Sequence of protein 1:
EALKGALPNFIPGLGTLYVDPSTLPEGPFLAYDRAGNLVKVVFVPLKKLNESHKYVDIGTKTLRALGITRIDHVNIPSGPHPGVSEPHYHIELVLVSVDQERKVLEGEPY

Contacts between the two chains:
Residue H78 in protein 1 is in contact with residue I63 in protein 2 (closest heavy-atom distance 3.8 Å).
Residue S57 in protein 1 is in contact with residue P83 in protein 2 (closest heavy-atom distance 3.6 Å).
Residue D77 in protein 1 contacts residue L68 in protein 2 (closest heavy-atom distance 3.7 Å).
Residue V79 in protein 1 is in contact with residue D62 in protein 2 (closest heavy-atom distance 3.3 Å).
Residue P83 in protein 1 interacts with residue K59 in protein 2 (closest heavy-atom distance 3.6 Å).
Residue L68 in protein 1 is in contact with residue D77 in protein 2 (closest heavy-atom distance 3.5 Å).
Residue N55 in protein 1 contacts residue L51 in protein 2 (closest heavy-atom distance 3.5 Å).
Residue T65 in protein 1 interacts with residue D77 in protein 2 (closest heavy-atom distance 3.6 Å).
Residue D62 in protein 1 interacts with residue N80 in protein 2 (closest heavy-atom distance 2.9 Å).
Residue I63 in protein 1 contacts residue V79 in protein 2 (closest heavy-atom distance 2.9 Å).
Residue N80 in protein 1 interacts with residue V61 in protein 2 (closest heavy-atom distance 3.2 Å).
Residue K53 in protein 1 is in contact with residue Y95 in protein 2 (closest heavy-atom distance 3.9 Å).
Residue V104 in protein 1 is in contact with residue D62 in protein 2 (closest heavy-atom distance 3.9 Å).
Residue G72 in protein 1 is in contact with residue R75 in protein 2 (closest heavy-atom distance 3.5 Å).
Residue F47 in protein 1 contacts residue V79 in protein 2 (closest heavy-atom distance 3.6 Å).
Residue Y95 in protein 1 interacts with residue S57 in protein 2 (closest heavy-atom distance 3.1 Å).
Residue I76 in protein 1 interacts with residue L99 in protein 2 (closest heavy-atom distance 3.7 Å).
Residue I76 in protein 1 contacts residue L68 in protein 2 (closest heavy-atom distance 3.5 Å).
Residue K59 in protein 1 interacts with residue P83 in protein 2 (closest heavy-atom distance 3.9 Å).
Residue L68 in protein 1 is in contact with residue H78 in protein 2 (closest heavy-atom distance 3.6 Å).
Residue H78 in protein 1 interacts with residue T65 in protein 2 (closest heavy-atom distance 3.8 Å).
Residue V79 in protein 1 is in contact with residue I63 in protein 2 (closest heavy-atom distance 3.0 Å).
Residue I82 in protein 1 contacts residue Y60 in protein 2 (closest heavy-atom distance 3.9 Å).
Residue S57 in protein 1 contacts residue Y95 in protein 2 (closest heavy-atom distance 3.1 Å).
Residue D77 in protein 1 interacts with residue T65 in protein 2 (closest heavy-atom distance 3.4 Å).
Residue L51 in protein 1 interacts with residue N55 in protein 2 (closest heavy-atom distance 3.4 Å).
Residue D62 in protein 1 is in contact with residue H78 in protein 2 (closest heavy-atom distance 3.3 Å).
Residue Y116 in protein 1 is in contact with residue V61 in protein 2 (closest heavy-atom distance 3.5 Å).
Residue L54 in protein 1 is in contact with residue Y95 in protein 2 (closest heavy-atom distance 3.1 Å).
Residue N55 in protein 1 is in contact with residue N55 in protein 2 (closest heavy-atom distance 2.7 Å).
Residue L54 in protein 1 is in contact with residue L54 in protein 2 (closest heavy-atom distance 3.5 Å).
Residue R75 in protein 1 interacts with residue T74 in protein 2 (closest heavy-atom distance 3.9 Å).
Residue N80 in protein 1 is in contact with residue D62 in protein 2 (closest heavy-atom distance 2.6 Å).
Residue L99 in protein 1 contacts residue I76 in protein 2 (closest heavy-atom distance 3.8 Å).
Residue P83 in protein 1 contacts residue S57 in protein 2 (closest heavy-atom distance 3.5 Å).
Residue H58 in protein 1 interacts with residue Y95 in protein 2 (closest heavy-atom distance 2.6 Å).
Residue P83 in protein 1 interacts with residue H58 in protein 2 (closest heavy-atom distance 3.7 Å).
Residue H78 in protein 1 contacts residue D62 in protein 2 (closest heavy-atom distance 3.3 Å).
Residue I63 in protein 1 interacts with residue H78 in protein 2 (closest heavy-atom distance 3.7 Å).
Residue H58 in protein 1 is in contact with residue P83 in protein 2 (closest heavy-atom distance 3.5 Å).
Residue H78 in protein 1 interacts with residue L68 in protein 2 (closest heavy-atom distance 3.6 Å).
Residue D77 in protein 1 is in contact with residue R69 in protein 2 (closest heavy-atom distance 2.6 Å).
Residue Y60 in protein 1 is in contact with residue I82 in protein 2 (closest heavy-atom distance 3.9 Å).
Residue L99 in protein 1 contacts residue L99 in protein 2 (closest heavy-atom distance 3.7 Å).
Residue N80 in protein 1 is in contact with residue Y60 in protein 2 (closest heavy-atom distance 3.2 Å).
Residue R75 in protein 1 interacts with residue I73 in protein 2 (closest heavy-atom distance 3.9 Å).
Residue S103 in protein 1 interacts with residue R69 in protein 2 (closest heavy-atom distance 3.3 Å).
Residue D62 in protein 1 is in contact with residue V79 in protein 2 (closest heavy-atom distance 3.5 Å).
Residue Y60 in protein 1 contacts residue N80 in protein 2 (closest heavy-atom distance 3.3 Å).
Residue T65 in protein 1 is in contact with residue H78 in protein 2 (closest heavy-atom distance 3.5 Å).
Residue T74 in protein 1 interacts with residue T74 in protein 2 (closest heavy-atom distance 3.6 Å).
Residue V61 in protein 1 contacts residue N80 in protein 2 (closest heavy-atom distance 3.5 Å).
Residue Y95 in protein 1 is in contact with residue H58 in protein 2 (closest heavy-atom distance 2.7 Å).
Residue D62 in protein 1 interacts with residue V104 in protein 2 (closest heavy-atom distance 3.8 Å).
Residue Y95 in protein 1 contacts residue K53 in protein 2 (closest heavy-atom distance 3.7 Å).
Residue Y95 in protein 1 contacts residue L54 in protein 2 (closest heavy-atom distance 3.3 Å).
Residue I97 in protein 1 is in contact with residue I97 in protein 2 (closest heavy-atom distance 3.8 Å).
Residue K59 in protein 1 contacts residue I82 in protein 2 (closest heavy-atom distance 3.9 Å).
Residue V79 in protein 1 contacts residue F47 in protein 2 (closest heavy-atom distance 3.6 Å).
Residue L68 in protein 1 contacts residue I76 in protein 2 (closest heavy-atom distance 3.5 Å).

These two protein chains interact to form a complex.

Sequence of protein 2:
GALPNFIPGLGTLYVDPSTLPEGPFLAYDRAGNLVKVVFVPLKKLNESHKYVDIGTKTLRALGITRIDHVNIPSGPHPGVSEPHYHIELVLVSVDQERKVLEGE